Contacts between the two chains:
Residue S130 in protein 2 is in contact with residue C124 in protein 1 (closest heavy-atom distance 3.7 Å).

Sequence of protein 2:
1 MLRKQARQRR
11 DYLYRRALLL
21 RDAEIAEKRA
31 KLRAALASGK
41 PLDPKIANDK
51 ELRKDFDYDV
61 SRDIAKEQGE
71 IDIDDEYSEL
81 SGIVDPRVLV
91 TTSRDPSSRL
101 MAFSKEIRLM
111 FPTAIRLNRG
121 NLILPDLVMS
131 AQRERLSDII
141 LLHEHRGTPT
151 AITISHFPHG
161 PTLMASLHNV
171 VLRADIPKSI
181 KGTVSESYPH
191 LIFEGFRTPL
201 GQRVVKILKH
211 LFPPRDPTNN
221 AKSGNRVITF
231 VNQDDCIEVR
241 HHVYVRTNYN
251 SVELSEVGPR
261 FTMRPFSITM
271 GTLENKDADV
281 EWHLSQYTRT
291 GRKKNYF

Sequence of protein 1:
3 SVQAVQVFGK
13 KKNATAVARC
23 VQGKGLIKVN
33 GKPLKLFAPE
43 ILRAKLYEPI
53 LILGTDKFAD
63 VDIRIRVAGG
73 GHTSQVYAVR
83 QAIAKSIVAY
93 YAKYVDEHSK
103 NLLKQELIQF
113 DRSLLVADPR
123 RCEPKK

These two protein chains interact to form a complex.